Sequence of the first protein:
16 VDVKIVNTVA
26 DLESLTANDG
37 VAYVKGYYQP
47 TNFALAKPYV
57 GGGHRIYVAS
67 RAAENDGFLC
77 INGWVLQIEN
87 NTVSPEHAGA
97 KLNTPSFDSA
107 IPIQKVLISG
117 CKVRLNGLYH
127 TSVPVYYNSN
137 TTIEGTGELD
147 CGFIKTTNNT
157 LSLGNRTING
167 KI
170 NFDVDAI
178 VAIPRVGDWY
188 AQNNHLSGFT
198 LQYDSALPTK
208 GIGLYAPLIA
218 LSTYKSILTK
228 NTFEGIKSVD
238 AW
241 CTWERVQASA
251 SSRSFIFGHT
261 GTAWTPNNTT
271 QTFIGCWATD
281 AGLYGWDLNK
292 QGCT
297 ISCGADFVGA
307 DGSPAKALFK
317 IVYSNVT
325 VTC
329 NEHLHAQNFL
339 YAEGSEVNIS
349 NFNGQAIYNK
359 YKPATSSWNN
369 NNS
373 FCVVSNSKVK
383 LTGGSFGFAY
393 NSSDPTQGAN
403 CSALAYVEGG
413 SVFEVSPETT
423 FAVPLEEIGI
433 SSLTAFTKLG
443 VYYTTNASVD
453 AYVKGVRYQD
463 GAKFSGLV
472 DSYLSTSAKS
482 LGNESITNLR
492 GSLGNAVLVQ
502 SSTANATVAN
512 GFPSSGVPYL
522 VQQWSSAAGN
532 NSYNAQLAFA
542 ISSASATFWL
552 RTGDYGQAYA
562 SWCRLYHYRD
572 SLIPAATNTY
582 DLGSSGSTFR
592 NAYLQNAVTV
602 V

Sequence of the second protein:
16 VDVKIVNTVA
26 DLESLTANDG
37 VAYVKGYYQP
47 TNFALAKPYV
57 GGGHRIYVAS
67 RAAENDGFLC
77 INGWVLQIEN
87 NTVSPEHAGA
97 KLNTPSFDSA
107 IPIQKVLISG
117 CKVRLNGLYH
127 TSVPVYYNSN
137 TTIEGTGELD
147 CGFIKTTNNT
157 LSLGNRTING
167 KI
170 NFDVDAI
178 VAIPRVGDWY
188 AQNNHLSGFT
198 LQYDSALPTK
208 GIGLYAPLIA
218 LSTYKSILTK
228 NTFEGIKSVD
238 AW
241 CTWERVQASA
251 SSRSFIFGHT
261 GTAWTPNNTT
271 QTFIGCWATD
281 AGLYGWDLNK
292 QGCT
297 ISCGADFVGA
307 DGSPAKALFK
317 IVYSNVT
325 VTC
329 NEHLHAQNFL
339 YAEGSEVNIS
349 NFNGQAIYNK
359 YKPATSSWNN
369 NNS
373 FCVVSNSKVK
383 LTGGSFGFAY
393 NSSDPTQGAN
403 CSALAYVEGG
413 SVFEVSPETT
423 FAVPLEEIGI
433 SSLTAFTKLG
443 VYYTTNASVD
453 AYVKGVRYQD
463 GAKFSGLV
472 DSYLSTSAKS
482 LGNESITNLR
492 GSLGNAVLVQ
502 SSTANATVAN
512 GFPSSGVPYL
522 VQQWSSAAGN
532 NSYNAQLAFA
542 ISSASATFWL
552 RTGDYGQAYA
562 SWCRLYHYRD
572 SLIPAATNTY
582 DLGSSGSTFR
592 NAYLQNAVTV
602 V

Interface contacts:
Residue K53 in the second protein interacts with residue S115 in the first protein (closest heavy-atom distance 3.0 Å).
Residue D146 in the second protein is in contact with residue R182 in the first protein (closest heavy-atom distance 2.8 Å).
Residue S90 in the second protein is in contact with residue N86 in the first protein (closest heavy-atom distance 2.8 Å).
Residue R459 in the second protein interacts with residue V470 in the first protein (closest heavy-atom distance 2.7 Å).
Residue E144 in the second protein contacts residue H192 in the first protein (closest heavy-atom distance 3.0 Å).
Residue Q461 in the second protein is in contact with residue D472 in the first protein (closest heavy-atom distance 2.9 Å).
Residue D472 in the second protein is in contact with residue S478 in the first protein (closest heavy-atom distance 2.6 Å).
Residue T326 in the second protein contacts residue T323 in the first protein (closest heavy-atom distance 2.9 Å).
Residue L583 in the second protein is in contact with residue Y594 in the first protein (closest heavy-atom distance 2.8 Å).
Residue G457 in the second protein contacts residue S467 in the first protein (closest heavy-atom distance 2.7 Å).
Residue L583 in the second protein contacts residue N592 in the first protein (closest heavy-atom distance 3.0 Å).
Residue Y581 in the second protein is in contact with residue R591 in the first protein (closest heavy-atom distance 2.7 Å).
Residue L573 in the second protein interacts with residue G584 in the first protein (closest heavy-atom distance 2.8 Å).
Residue S476 in the second protein contacts residue G495 in the first protein (closest heavy-atom distance 2.9 Å).
Residue E85 in the second protein contacts residue E85 in the first protein (closest heavy-atom distance 2.8 Å).
Residue S298 in the second protein interacts with residue T295 in the first protein (closest heavy-atom distance 2.7 Å).
Residue D582 in the second protein is in contact with residue R591 in the first protein (closest heavy-atom distance 2.9 Å).
Residue R459 in the second protein interacts with residue G468 in the first protein (closest heavy-atom distance 2.9 Å).
Residue Y55 in the second protein contacts residue Q83 in the first protein (closest heavy-atom distance 3.0 Å).
Residue I20 in the second protein contacts residue V16 in the first protein (closest heavy-atom distance 2.9 Å).
Residue G143 in the second protein is in contact with residue N136 in the first protein (closest heavy-atom distance 3.0 Å).
Residue R591 in the second protein contacts residue N597 in the first protein (closest heavy-atom distance 3.0 Å).
Residue L469 in the second protein interacts with residue S476 in the first protein (closest heavy-atom distance 2.9 Å).
Residue R570 in the second protein interacts with residue W563 in the first protein (closest heavy-atom distance 3.0 Å).
Residue D462 in the second protein interacts with residue D472 in the first protein (closest heavy-atom distance 2.8 Å).
Residue K41 in the second protein contacts residue G35 in the first protein (closest heavy-atom distance 2.5 Å).
Residue Y569 in the second protein interacts with residue R565 in the first protein (closest heavy-atom distance 3.0 Å).
Residue T578 in the second protein contacts residue T589 in the first protein (closest heavy-atom distance 2.9 Å).
Residue S223 in the second protein contacts residue H192 in the first protein (closest heavy-atom distance 3.0 Å).
Residue S298 in the second protein contacts residue G293 in the first protein (closest heavy-atom distance 2.8 Å).
Residue F466 in the second protein is in contact with residue S473 in the first protein (closest heavy-atom distance 2.7 Å).
Residue L469 in the second protein contacts residue Y474 in the first protein (closest heavy-atom distance 2.9 Å).
Residue D582 in the second protein contacts residue N592 in the first protein (closest heavy-atom distance 3.0 Å).
Residue K53 in the second protein contacts residue N87 in the first protein (closest heavy-atom distance 3.0 Å).
Residue A479 in the second protein contacts residue S527 in the first protein (closest heavy-atom distance 3.0 Å).
Residue E140 in the second protein is in contact with residue K118 in the first protein (closest heavy-atom distance 2.8 Å).
Residue E244 in the second protein is in contact with residue T242 in the first protein (closest heavy-atom distance 2.6 Å).
Residue L573 in the second protein contacts residue D582 in the first protein (closest heavy-atom distance 2.9 Å).
Residue L595 in the second protein interacts with residue V602 in the first protein (closest heavy-atom distance 2.7 Å).
Residue L145 in the second protein interacts with residue N136 in the first protein (closest heavy-atom distance 2.9 Å).
Residue T142 in the second protein interacts with residue T138 in the first protein (closest heavy-atom distance 2.9 Å).
Residue G386 in the second protein is in contact with residue E344 in the first protein (closest heavy-atom distance 2.8 Å).
Residue N351 in the second protein is in contact with residue N321 in the first protein (closest heavy-atom distance 3.0 Å).
Residue T477 in the second protein contacts residue N496 in the first protein (closest heavy-atom distance 2.8 Å).
Residue P575 in the second protein interacts with residue S588 in the first protein (closest heavy-atom distance 2.7 Å).
Residue Q353 in the second protein interacts with residue Q292 in the first protein (closest heavy-atom distance 2.7 Å).
Residue T422 in the second protein interacts with residue K380 in the first protein (closest heavy-atom distance 2.9 Å).
Residue T326 in the second protein contacts residue T295 in the first protein (closest heavy-atom distance 2.8 Å).
Residue T589 in the second protein is in contact with residue Q596 in the first protein (closest heavy-atom distance 2.8 Å).
Residue F590 in the second protein interacts with residue Q596 in the first protein (closest heavy-atom distance 2.9 Å).
Residue E244 in the second protein interacts with residue K222 in the first protein (closest heavy-atom distance 2.9 Å).
Residue Q461 in the second protein interacts with residue V470 in the first protein (closest heavy-atom distance 3.0 Å).
Residue S572 in the second protein contacts residue D582 in the first protein (closest heavy-atom distance 2.9 Å).
Residue G386 in the second protein contacts residue K380 in the first protein (closest heavy-atom distance 2.9 Å).
Residue S473 in the second protein is in contact with residue S478 in the first protein (closest heavy-atom distance 3.0 Å).
Residue Y569 in the second protein interacts with residue A576 in the first protein (closest heavy-atom distance 2.8 Å).
Residue Q523 in the second protein interacts with residue W525 in the first protein (closest heavy-atom distance 2.8 Å).
Residue E420 in the second protein contacts residue E416 in the first protein (closest heavy-atom distance 2.6 Å).
Residue A593 in the second protein contacts residue T600 in the first protein (closest heavy-atom distance 2.8 Å).
Residue E420 in the second protein is in contact with residue K380 in the first protein (closest heavy-atom distance 2.8 Å).

This data describes a binding interaction between two proteins.